Sequence of the second protein:
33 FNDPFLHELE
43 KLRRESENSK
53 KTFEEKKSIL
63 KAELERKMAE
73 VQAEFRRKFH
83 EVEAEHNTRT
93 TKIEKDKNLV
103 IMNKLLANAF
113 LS

These two protein chains interact to form a complex.

Sequence of the first protein:
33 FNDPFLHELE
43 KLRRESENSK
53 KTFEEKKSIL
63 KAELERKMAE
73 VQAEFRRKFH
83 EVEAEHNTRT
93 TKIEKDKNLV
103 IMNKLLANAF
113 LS

Contacts between the two chains:
Residue V84 in the second protein is in contact with residue F55 in the first protein (closest heavy-atom distance 3.7 Å).
Residue F77 in the second protein contacts residue L66 in the first protein (closest heavy-atom distance 3.8 Å).
Residue S51 in the second protein interacts with residue T92 in the first protein (closest heavy-atom distance 3.9 Å).
Residue K59 in the second protein contacts residue F81 in the first protein (closest heavy-atom distance 3.9 Å).
Residue R91 in the second protein is in contact with residue F55 in the first protein (closest heavy-atom distance 3.7 Å).
Residue I95 in the second protein contacts residue S48 in the first protein (closest heavy-atom distance 3.6 Å).
Residue K106 in the second protein is in contact with residue F37 in the first protein (closest heavy-atom distance 3.4 Å).
Residue V73 in the second protein is in contact with residue L66 in the first protein (closest heavy-atom distance 3.7 Å).
Residue H88 in the second protein is in contact with residue S51 in the first protein (closest heavy-atom distance 3.6 Å).
Residue K99 in the second protein interacts with residue L44 in the first protein (closest heavy-atom distance 3.4 Å).
Residue I103 in the second protein contacts residue F37 in the first protein (closest heavy-atom distance 4.0 Å).
Residue L66 in the second protein interacts with residue Q74 in the first protein (closest heavy-atom distance 3.8 Å).
Residue F81 in the second protein is in contact with residue L62 in the first protein (closest heavy-atom distance 3.6 Å).
Residue I95 in the second protein is in contact with residue S51 in the first protein (closest heavy-atom distance 4.0 Å).
Residue L62 in the second protein contacts residue K80 in the first protein (closest heavy-atom distance 3.7 Å).
Residue D35 in the second protein interacts with residue K106 in the first protein (closest heavy-atom distance 4.1 Å).
Residue L66 in the second protein contacts residue F77 in the first protein (closest heavy-atom distance 3.5 Å).
Residue K69 in the second protein contacts residue V73 in the first protein (closest heavy-atom distance 3.7 Å).
Residue I95 in the second protein interacts with residue E47 in the first protein (closest heavy-atom distance 3.8 Å).
Residue L62 in the second protein contacts residue F77 in the first protein (closest heavy-atom distance 4.1 Å).
Residue L62 in the second protein contacts residue F81 in the first protein (closest heavy-atom distance 3.5 Å).
Residue H88 in the second protein is in contact with residue K52 in the first protein (closest heavy-atom distance 3.8 Å).
Residue K58 in the second protein interacts with residue V84 in the first protein (closest heavy-atom distance 3.8 Å).
Residue F81 in the second protein contacts residue K59 in the first protein (closest heavy-atom distance 3.1 Å).
Residue F77 in the second protein contacts residue L62 in the first protein (closest heavy-atom distance 3.7 Å).
Residue E87 in the second protein contacts residue K58 in the first protein (closest heavy-atom distance 3.5 Å).
Residue E47 in the second protein is in contact with residue I95 in the first protein (closest heavy-atom distance 3.9 Å).
Residue F77 in the second protein interacts with residue K63 in the first protein (closest heavy-atom distance 3.8 Å).
Residue K69 in the second protein is in contact with residue K80 in the first protein (closest heavy-atom distance 3.8 Å).
Residue V102 in the second protein interacts with residue L41 in the first protein (closest heavy-atom distance 3.6 Å).
Residue M70 in the second protein interacts with residue V73 in the first protein (closest heavy-atom distance 3.5 Å).
Residue E85 in the second protein interacts with residue F55 in the first protein (closest heavy-atom distance 3.6 Å).
Residue F55 in the second protein contacts residue E85 in the first protein (closest heavy-atom distance 3.6 Å).
Residue F55 in the second protein contacts residue V84 in the first protein (closest heavy-atom distance 3.5 Å).
Residue F55 in the second protein is in contact with residue H88 in the first protein (closest heavy-atom distance 3.4 Å).
Residue F37 in the second protein is in contact with residue I103 in the first protein (closest heavy-atom distance 4.0 Å).
Residue V102 in the second protein is in contact with residue F37 in the first protein (closest heavy-atom distance 3.3 Å).
Residue V73 in the second protein is in contact with residue M70 in the first protein (closest heavy-atom distance 3.4 Å).
Residue V84 in the second protein interacts with residue K58 in the first protein (closest heavy-atom distance 3.8 Å).
Residue K80 in the second protein is in contact with residue L62 in the first protein (closest heavy-atom distance 3.7 Å).
Residue E65 in the second protein contacts residue K80 in the first protein (closest heavy-atom distance 2.8 Å).
Residue S51 in the second protein contacts residue R91 in the first protein (closest heavy-atom distance 3.0 Å).
Residue V73 in the second protein is in contact with residue K69 in the first protein (closest heavy-atom distance 3.6 Å).
Residue S48 in the second protein interacts with residue I95 in the first protein (closest heavy-atom distance 3.7 Å).
Residue M70 in the second protein interacts with residue M70 in the first protein (closest heavy-atom distance 3.8 Å).
Residue H88 in the second protein interacts with residue F55 in the first protein (closest heavy-atom distance 3.1 Å).
Residue S51 in the second protein is in contact with residue H88 in the first protein (closest heavy-atom distance 3.2 Å).
Residue L44 in the second protein contacts residue I95 in the first protein (closest heavy-atom distance 4.0 Å).
Residue R91 in the second protein is in contact with residue T54 in the first protein (closest heavy-atom distance 4.0 Å).
Residue T92 in the second protein interacts with residue S51 in the first protein (closest heavy-atom distance 3.3 Å).
Residue F37 in the second protein contacts residue V102 in the first protein (closest heavy-atom distance 3.6 Å).
Residue E76 in the second protein interacts with residue K69 in the first protein (closest heavy-atom distance 3.8 Å).
Residue K80 in the second protein is in contact with residue E65 in the first protein (closest heavy-atom distance 3.6 Å).
Residue V102 in the second protein interacts with residue E40 in the first protein (closest heavy-atom distance 3.9 Å).
Residue L44 in the second protein is in contact with residue D98 in the first protein (closest heavy-atom distance 3.9 Å).
Residue F37 in the second protein is in contact with residue K106 in the first protein (closest heavy-atom distance 3.3 Å).
Residue K52 in the second protein interacts with residue H88 in the first protein (closest heavy-atom distance 3.9 Å).
Residue L44 in the second protein contacts residue K99 in the first protein (closest heavy-atom distance 3.5 Å).
Residue R91 in the second protein is in contact with residue S51 in the first protein (closest heavy-atom distance 3.0 Å).
Residue L41 in the second protein is in contact with residue V102 in the first protein (closest heavy-atom distance 3.5 Å).